Residue-level contacts at the interface:
Residue T27 in chain B is in contact with residue N53 in chain A (closest heavy-atom distance 3.5 Å).
Residue Y26 in chain B is in contact with residue G20 in chain A (closest heavy-atom distance 4.8 Å).
Residue V12 in chain B is in contact with residue V12 in chain A (closest heavy-atom distance 2.7 Å).
Residue Y16 in chain B interacts with residue S9 in chain A (closest heavy-atom distance 3.3 Å).
Residue Y16 in chain B contacts residue V12 in chain A (closest heavy-atom distance 3.7 Å).
Residue V12 in chain B contacts residue F24 in chain A (closest heavy-atom distance 3.9 Å).
Residue P28 in chain B interacts with residue R22 in chain A (closest heavy-atom distance 4.5 Å).
Residue P28 in chain B is in contact with residue E21 in chain A (closest heavy-atom distance 3.7 Å).
Residue F24 in chain B interacts with residue F24 in chain A (closest heavy-atom distance 3.6 Å).
Residue F25 in chain B is in contact with residue F25 in chain A (closest heavy-atom distance 4.3 Å).
Residue E21 in chain B interacts with residue K29 in chain A (closest heavy-atom distance 3.1 Å).
Residue Y16 in chain B contacts residue Y26 in chain A (closest heavy-atom distance 4.1 Å).
Residue Y26 in chain B interacts with residue G23 in chain A (closest heavy-atom distance 3.0 Å).
Residue N53 in chain B interacts with residue T27 in chain A (closest heavy-atom distance 3.5 Å).
Residue E21 in chain B interacts with residue P28 in chain A (closest heavy-atom distance 3.7 Å).
Residue Y26 in chain B interacts with residue N53 in chain A (closest heavy-atom distance 3.5 Å).
Residue G20 in chain B is in contact with residue Y26 in chain A (closest heavy-atom distance 4.8 Å).
Residue G23 in chain B is in contact with residue Y26 in chain A (closest heavy-atom distance 3.0 Å).
Residue G23 in chain B contacts residue P28 in chain A (closest heavy-atom distance 3.6 Å).
Residue Y26 in chain B interacts with residue F24 in chain A (closest heavy-atom distance 2.9 Å).
Residue P28 in chain B is in contact with residue G23 in chain A (closest heavy-atom distance 3.6 Å).
Residue F24 in chain B is in contact with residue Y26 in chain A (closest heavy-atom distance 2.9 Å).
Residue N53 in chain B is in contact with residue Y26 in chain A (closest heavy-atom distance 3.5 Å).
Residue T27 in chain B is in contact with residue R22 in chain A (closest heavy-atom distance 5.0 Å).
Residue R22 in chain B is in contact with residue Y26 in chain A (closest heavy-atom distance 4.6 Å).
Residue R22 in chain B contacts residue P28 in chain A (closest heavy-atom distance 4.5 Å).
Residue G23 in chain B is in contact with residue T27 in chain A (closest heavy-atom distance 4.6 Å).
Residue F24 in chain B contacts residue V12 in chain A (closest heavy-atom distance 3.9 Å).
Residue F24 in chain B is in contact with residue F25 in chain A (closest heavy-atom distance 3.5 Å).
Residue F25 in chain B is in contact with residue F24 in chain A (closest heavy-atom distance 3.5 Å).
Residue S9 in chain B is in contact with residue Y16 in chain A (closest heavy-atom distance 3.3 Å).
Residue G20 in chain B contacts residue P28 in chain A (closest heavy-atom distance 4.2 Å).
Residue Y16 in chain B contacts residue G8 in chain A (closest heavy-atom distance 3.2 Å).
Residue Y26 in chain B is in contact with residue Y16 in chain A (closest heavy-atom distance 4.1 Å).
Residue R22 in chain B interacts with residue T27 in chain A (closest heavy-atom distance 5.0 Å).
Residue P28 in chain B contacts residue G20 in chain A (closest heavy-atom distance 4.2 Å).
Residue Y26 in chain B interacts with residue R22 in chain A (closest heavy-atom distance 4.6 Å).
Residue K29 in chain B contacts residue E21 in chain A (closest heavy-atom distance 3.1 Å).
Residue T27 in chain B is in contact with residue G23 in chain A (closest heavy-atom distance 4.6 Å).
Residue G8 in chain B is in contact with residue Y16 in chain A (closest heavy-atom distance 3.2 Å).
Residue V12 in chain B is in contact with residue Y16 in chain A (closest heavy-atom distance 3.7 Å).

Sequence of chain B:
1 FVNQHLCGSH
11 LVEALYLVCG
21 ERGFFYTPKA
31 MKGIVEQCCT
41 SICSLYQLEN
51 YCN

This data describes a binding interaction between two proteins.

Sequence of chain A:
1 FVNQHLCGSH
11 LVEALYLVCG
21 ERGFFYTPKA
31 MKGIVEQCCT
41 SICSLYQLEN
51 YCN